Residue-level contacts at the interface:
Residue I806 in the first protein contacts residue L150 in the second protein (closest heavy-atom distance 3.3 Å).
Residue R857 in the first protein interacts with residue L152 in the second protein (closest heavy-atom distance 3.0 Å).
Residue R805 in the first protein contacts residue M151 in the second protein (closest heavy-atom distance 1.0 Å).
Residue Q793 in the first protein interacts with residue K451 in the second protein (closest heavy-atom distance 2.1 Å).
Residue L794 in the first protein is in contact with residue K451 in the second protein (closest heavy-atom distance 3.4 Å).
Residue D861 in the first protein is in contact with residue K154 in the second protein (closest heavy-atom distance 3.1 Å).
Residue V853 in the first protein is in contact with residue S207 in the second protein (closest heavy-atom distance 2.5 Å).
Residue E854 in the first protein is in contact with residue N206 in the second protein (closest heavy-atom distance 2.4 Å).
Residue L868 in the first protein is in contact with residue S453 in the second protein (closest heavy-atom distance 3.0 Å).
Residue N797 in the first protein is in contact with residue T149 in the second protein (closest heavy-atom distance 2.9 Å).
Residue S850 in the first protein is in contact with residue N204 in the second protein (closest heavy-atom distance 2.4 Å).
Residue Q864 in the first protein interacts with residue T484 in the second protein (closest heavy-atom distance 3.4 Å).
Residue K851 in the first protein contacts residue L203 in the second protein (closest heavy-atom distance 3.4 Å).
Residue N797 in the first protein is in contact with residue V452 in the second protein (closest heavy-atom distance 2.3 Å).
Residue F847 in the first protein contacts residue L203 in the second protein (closest heavy-atom distance 2.8 Å).
Residue E854 in the first protein interacts with residue N204 in the second protein (closest heavy-atom distance 1.5 Å).
Residue D861 in the first protein interacts with residue F153 in the second protein (closest heavy-atom distance 3.5 Å).
Residue R805 in the first protein contacts residue T149 in the second protein (closest heavy-atom distance 2.4 Å).
Residue N804 in the first protein is in contact with residue K148 in the second protein (closest heavy-atom distance 1.5 Å).
Residue Q793 in the first protein contacts residue W433 in the second protein (closest heavy-atom distance 0.2 Å).
Residue D800 in the first protein interacts with residue L488 in the second protein (closest heavy-atom distance 3.2 Å).
Residue R857 in the first protein interacts with residue P205 in the second protein (closest heavy-atom distance 1.6 Å).
Residue N797 in the first protein contacts residue K451 in the second protein (closest heavy-atom distance 0.9 Å).
Residue N804 in the first protein interacts with residue L150 in the second protein (closest heavy-atom distance 2.8 Å).
Residue D800 in the first protein is in contact with residue K148 in the second protein (closest heavy-atom distance 0.6 Å).
Residue R857 in the first protein interacts with residue P208 in the second protein (closest heavy-atom distance 3.0 Å).
Residue R805 in the first protein is in contact with residue L150 in the second protein (closest heavy-atom distance 0.8 Å).
Residue D800 in the first protein contacts residue T149 in the second protein (closest heavy-atom distance 1.7 Å).
Residue S850 in the first protein is in contact with residue P205 in the second protein (closest heavy-atom distance 3.6 Å).
Residue P870 in the first protein contacts residue D454 in the second protein (closest heavy-atom distance 3.2 Å).
Residue L862 in the first protein interacts with residue L152 in the second protein (closest heavy-atom distance 3.4 Å).
Residue E803 in the first protein contacts residue K148 in the second protein (closest heavy-atom distance 2.2 Å).
Residue R857 in the first protein interacts with residue N206 in the second protein (closest heavy-atom distance 1.7 Å).
Residue E854 in the first protein interacts with residue P205 in the second protein (closest heavy-atom distance 0.7 Å).
Residue I796 in the first protein is in contact with residue S147 in the second protein (closest heavy-atom distance 2.9 Å).
Residue Y869 in the first protein contacts residue D454 in the second protein (closest heavy-atom distance 1.9 Å).
Residue A858 in the first protein is in contact with residue L152 in the second protein (closest heavy-atom distance 3.6 Å).
Residue I801 in the first protein interacts with residue T149 in the second protein (closest heavy-atom distance 2.4 Å).
Residue I796 in the first protein interacts with residue H450 in the second protein (closest heavy-atom distance 1.7 Å).
Residue K789 in the first protein contacts residue W433 in the second protein (closest heavy-atom distance 2.2 Å).
Residue V853 in the first protein is in contact with residue P205 in the second protein (closest heavy-atom distance 3.3 Å).
Residue N852 in the first protein interacts with residue N206 in the second protein (closest heavy-atom distance 2.4 Å).
Residue N797 in the first protein contacts residue H450 in the second protein (closest heavy-atom distance 1.8 Å).
Residue N797 in the first protein contacts residue S453 in the second protein (closest heavy-atom distance 3.3 Å).
Residue N804 in the first protein interacts with residue E489 in the second protein (closest heavy-atom distance 2.8 Å).
Residue E854 in the first protein contacts residue L203 in the second protein (closest heavy-atom distance 1.6 Å).
Residue E854 in the first protein is in contact with residue D201 in the second protein (closest heavy-atom distance 3.0 Å).
Residue E854 in the first protein is in contact with residue L202 in the second protein (closest heavy-atom distance 2.2 Å).
Residue V853 in the first protein contacts residue N206 in the second protein (closest heavy-atom distance 0.7 Å).
Residue R857 in the first protein contacts residue W200 in the second protein (closest heavy-atom distance 1.7 Å).
Residue S850 in the first protein contacts residue L203 in the second protein (closest heavy-atom distance 1.7 Å).
Residue R857 in the first protein contacts residue S207 in the second protein (closest heavy-atom distance 2.1 Å).
Residue N804 in the first protein is in contact with residue T149 in the second protein (closest heavy-atom distance 3.2 Å).
Residue L868 in the first protein is in contact with residue D454 in the second protein (closest heavy-atom distance 1.2 Å).
Residue D861 in the first protein interacts with residue L152 in the second protein (closest heavy-atom distance 0.7 Å).
Residue D800 in the first protein interacts with residue S147 in the second protein (closest heavy-atom distance 2.3 Å).
Residue K790 in the first protein interacts with residue W433 in the second protein (closest heavy-atom distance 3.4 Å).
Residue R805 in the first protein is in contact with residue L152 in the second protein (closest heavy-atom distance 1.3 Å).
Residue E856 in the first protein is in contact with residue N206 in the second protein (closest heavy-atom distance 3.4 Å).
Residue Q864 in the first protein is in contact with residue K154 in the second protein (closest heavy-atom distance 1.2 Å).

Sequence of the first protein:
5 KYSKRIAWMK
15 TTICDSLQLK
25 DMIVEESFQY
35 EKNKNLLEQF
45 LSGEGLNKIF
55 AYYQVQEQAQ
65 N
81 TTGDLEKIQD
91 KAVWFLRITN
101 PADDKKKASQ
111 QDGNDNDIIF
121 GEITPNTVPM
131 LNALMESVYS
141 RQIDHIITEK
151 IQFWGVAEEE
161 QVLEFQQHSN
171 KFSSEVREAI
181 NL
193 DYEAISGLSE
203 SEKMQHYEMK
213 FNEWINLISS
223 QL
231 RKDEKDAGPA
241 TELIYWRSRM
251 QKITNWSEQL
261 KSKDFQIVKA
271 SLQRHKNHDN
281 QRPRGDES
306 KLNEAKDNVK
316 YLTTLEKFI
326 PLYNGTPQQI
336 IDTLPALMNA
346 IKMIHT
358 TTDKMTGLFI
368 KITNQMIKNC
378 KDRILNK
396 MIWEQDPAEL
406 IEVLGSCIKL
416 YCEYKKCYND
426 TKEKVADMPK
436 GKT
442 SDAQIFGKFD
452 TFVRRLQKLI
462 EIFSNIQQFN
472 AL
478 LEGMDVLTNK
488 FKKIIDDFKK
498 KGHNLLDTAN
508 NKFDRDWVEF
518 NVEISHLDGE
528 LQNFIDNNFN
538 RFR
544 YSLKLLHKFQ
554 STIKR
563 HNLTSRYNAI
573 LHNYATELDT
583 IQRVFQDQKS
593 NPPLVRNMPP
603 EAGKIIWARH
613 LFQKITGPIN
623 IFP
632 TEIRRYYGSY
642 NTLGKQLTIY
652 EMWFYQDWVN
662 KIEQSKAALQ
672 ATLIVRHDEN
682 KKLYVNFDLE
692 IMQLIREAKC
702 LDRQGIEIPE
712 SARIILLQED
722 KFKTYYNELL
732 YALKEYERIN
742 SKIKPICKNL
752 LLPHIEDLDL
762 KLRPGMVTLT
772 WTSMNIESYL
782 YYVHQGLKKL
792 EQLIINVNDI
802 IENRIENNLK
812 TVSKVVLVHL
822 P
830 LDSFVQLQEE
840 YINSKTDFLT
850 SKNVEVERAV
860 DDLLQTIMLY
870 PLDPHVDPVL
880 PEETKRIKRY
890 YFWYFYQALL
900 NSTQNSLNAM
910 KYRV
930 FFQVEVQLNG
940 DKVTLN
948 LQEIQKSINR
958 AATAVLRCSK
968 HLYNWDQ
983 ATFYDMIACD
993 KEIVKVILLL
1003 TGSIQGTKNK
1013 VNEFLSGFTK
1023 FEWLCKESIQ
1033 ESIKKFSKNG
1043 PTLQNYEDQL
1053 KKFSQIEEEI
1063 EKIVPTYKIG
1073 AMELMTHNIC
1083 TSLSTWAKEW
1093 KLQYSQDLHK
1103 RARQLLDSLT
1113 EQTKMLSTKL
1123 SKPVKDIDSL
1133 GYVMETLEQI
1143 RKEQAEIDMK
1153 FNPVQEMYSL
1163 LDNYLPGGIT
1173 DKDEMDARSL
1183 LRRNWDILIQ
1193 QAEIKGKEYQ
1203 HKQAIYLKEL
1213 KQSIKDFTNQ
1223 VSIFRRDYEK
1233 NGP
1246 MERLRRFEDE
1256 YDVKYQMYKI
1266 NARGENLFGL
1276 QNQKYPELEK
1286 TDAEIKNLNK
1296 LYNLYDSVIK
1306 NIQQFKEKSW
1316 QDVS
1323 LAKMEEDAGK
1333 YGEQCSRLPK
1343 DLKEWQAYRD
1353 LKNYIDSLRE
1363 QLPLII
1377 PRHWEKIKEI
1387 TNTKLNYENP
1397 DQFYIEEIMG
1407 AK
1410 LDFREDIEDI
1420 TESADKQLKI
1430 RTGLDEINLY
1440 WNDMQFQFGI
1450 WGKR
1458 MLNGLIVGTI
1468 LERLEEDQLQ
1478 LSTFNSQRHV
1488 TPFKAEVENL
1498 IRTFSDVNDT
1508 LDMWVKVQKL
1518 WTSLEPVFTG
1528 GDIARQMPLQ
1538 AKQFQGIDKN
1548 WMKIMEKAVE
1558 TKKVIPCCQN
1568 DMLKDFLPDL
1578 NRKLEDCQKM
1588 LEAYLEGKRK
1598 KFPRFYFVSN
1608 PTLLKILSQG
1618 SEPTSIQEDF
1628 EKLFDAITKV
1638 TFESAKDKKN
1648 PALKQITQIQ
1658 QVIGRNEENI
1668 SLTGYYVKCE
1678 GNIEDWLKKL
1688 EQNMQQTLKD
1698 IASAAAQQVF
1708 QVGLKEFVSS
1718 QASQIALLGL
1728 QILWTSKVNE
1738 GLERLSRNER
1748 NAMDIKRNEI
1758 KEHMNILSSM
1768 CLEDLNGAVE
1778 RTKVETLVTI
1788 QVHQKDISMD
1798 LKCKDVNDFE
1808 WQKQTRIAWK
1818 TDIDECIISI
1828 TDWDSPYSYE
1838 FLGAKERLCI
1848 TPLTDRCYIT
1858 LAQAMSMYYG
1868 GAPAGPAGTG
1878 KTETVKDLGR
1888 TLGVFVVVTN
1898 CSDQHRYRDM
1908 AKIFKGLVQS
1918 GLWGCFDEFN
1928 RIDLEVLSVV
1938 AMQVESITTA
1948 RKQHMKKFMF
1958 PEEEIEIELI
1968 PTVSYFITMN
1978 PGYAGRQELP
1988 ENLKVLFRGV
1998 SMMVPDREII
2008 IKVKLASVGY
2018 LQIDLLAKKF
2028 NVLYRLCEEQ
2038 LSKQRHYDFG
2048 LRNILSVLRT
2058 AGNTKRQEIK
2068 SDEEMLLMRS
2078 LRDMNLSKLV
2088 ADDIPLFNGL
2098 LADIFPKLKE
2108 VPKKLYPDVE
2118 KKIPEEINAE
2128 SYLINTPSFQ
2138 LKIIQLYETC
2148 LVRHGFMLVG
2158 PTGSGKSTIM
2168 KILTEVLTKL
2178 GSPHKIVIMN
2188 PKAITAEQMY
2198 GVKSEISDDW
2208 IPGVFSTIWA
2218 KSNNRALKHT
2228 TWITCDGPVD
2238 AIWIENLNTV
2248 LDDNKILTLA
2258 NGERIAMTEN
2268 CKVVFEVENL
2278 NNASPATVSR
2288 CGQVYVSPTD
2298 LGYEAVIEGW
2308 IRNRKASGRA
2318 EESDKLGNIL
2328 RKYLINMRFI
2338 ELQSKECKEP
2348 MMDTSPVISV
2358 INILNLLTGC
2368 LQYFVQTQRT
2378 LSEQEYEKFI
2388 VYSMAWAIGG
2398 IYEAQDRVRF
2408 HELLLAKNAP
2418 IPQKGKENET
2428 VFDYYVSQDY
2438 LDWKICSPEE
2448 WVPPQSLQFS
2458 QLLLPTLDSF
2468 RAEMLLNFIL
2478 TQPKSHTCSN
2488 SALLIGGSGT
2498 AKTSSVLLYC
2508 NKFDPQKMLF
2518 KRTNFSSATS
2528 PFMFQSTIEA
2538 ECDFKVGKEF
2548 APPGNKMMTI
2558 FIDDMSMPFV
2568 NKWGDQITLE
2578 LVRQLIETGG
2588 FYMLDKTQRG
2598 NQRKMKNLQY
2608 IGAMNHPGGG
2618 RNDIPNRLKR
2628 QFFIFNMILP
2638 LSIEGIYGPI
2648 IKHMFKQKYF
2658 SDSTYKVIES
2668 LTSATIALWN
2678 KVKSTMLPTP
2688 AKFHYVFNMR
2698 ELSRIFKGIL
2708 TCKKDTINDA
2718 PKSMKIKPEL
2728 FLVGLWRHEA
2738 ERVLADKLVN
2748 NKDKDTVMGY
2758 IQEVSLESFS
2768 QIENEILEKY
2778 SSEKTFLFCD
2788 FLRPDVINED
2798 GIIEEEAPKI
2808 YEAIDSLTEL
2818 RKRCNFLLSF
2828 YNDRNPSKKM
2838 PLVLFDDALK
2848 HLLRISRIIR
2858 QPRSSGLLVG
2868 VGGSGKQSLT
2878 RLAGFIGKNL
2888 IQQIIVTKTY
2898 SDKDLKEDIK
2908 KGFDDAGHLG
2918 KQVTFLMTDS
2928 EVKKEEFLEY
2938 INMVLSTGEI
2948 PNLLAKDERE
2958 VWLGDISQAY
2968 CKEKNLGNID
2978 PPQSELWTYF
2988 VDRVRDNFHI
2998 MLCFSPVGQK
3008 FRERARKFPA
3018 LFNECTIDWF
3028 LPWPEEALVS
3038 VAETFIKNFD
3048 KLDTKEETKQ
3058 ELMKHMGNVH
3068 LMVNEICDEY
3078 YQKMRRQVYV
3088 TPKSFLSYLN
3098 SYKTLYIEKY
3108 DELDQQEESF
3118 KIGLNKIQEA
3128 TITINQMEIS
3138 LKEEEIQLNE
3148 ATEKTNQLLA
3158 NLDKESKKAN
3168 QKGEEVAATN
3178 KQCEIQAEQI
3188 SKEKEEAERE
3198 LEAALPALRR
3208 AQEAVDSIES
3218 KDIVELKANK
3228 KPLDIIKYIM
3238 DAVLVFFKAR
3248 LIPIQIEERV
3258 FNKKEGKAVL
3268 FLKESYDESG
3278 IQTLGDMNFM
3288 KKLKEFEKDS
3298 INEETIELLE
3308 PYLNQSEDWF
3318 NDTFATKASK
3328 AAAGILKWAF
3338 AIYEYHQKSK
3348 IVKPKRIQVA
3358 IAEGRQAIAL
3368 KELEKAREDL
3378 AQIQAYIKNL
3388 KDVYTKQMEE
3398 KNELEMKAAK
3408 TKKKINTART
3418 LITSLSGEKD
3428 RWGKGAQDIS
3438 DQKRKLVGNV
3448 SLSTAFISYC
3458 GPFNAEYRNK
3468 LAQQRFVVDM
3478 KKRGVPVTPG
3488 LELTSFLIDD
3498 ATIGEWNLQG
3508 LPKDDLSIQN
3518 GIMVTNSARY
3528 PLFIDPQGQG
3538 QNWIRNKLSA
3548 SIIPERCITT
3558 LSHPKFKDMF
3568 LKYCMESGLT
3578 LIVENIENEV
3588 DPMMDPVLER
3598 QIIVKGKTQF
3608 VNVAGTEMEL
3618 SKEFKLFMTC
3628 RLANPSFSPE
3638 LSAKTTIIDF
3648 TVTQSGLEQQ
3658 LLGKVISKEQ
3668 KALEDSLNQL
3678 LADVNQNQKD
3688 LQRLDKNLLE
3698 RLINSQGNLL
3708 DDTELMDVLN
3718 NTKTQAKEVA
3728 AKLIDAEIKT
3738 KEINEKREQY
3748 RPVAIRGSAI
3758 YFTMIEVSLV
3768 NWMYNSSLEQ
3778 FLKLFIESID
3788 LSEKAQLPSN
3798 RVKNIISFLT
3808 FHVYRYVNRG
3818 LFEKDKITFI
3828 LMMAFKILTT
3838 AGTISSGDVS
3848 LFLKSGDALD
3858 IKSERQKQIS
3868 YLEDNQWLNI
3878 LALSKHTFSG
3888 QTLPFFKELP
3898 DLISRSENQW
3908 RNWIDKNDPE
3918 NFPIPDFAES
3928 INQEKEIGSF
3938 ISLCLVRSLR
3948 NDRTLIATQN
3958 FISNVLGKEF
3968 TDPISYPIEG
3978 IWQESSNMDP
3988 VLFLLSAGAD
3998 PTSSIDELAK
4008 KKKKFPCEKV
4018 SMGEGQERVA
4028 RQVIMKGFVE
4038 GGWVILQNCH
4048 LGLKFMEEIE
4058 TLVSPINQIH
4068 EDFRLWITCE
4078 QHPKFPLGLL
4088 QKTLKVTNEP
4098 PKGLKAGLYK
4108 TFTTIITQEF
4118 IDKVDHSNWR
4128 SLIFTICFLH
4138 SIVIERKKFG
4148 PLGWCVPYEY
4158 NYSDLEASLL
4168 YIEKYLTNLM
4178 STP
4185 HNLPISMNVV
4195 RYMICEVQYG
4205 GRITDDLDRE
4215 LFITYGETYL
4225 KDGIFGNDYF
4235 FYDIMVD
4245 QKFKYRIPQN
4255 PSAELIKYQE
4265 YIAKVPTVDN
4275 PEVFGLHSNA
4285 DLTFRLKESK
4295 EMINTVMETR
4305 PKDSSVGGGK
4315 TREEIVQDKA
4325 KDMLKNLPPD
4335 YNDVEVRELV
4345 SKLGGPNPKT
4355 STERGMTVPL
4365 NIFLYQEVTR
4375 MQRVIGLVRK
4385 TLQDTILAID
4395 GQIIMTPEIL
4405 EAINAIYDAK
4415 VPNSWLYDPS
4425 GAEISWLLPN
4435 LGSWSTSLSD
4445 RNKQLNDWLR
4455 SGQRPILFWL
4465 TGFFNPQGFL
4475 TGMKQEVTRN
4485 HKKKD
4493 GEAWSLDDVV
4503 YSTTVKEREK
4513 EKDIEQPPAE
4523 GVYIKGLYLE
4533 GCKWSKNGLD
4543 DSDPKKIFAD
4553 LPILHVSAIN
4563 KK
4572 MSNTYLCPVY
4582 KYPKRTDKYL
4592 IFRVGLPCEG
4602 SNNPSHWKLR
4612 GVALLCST

The following describes two proteins that form a bound complex.

Sequence of the second protein:
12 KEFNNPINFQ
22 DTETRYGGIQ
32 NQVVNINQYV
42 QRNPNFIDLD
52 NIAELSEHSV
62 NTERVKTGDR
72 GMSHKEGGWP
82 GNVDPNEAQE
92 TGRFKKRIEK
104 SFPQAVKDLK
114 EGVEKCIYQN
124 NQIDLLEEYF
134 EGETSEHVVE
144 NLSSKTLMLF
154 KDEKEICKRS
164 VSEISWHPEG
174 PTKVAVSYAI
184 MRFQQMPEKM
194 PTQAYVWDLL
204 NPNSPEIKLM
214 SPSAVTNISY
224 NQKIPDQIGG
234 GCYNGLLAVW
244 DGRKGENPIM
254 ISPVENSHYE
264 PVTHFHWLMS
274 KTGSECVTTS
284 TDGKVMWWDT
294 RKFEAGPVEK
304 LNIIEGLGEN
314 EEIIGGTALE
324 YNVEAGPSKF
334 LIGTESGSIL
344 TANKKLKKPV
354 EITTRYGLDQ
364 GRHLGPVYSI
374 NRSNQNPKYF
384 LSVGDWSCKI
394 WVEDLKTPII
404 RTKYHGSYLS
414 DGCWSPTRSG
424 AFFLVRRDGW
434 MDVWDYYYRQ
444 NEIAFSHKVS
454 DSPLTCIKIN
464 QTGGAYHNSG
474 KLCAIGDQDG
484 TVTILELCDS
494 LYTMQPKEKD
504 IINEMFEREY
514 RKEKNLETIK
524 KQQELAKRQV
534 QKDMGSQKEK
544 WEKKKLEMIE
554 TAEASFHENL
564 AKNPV